Interface contacts:
Residue T647 in protein 1 contacts residue V418 in protein 2 (closest heavy-atom distance 3.9 Å).
Residue D618 in protein 1 interacts with residue L412 in protein 2 (closest heavy-atom distance 3.1 Å).
Residue R685 in protein 1 is in contact with residue V425 in protein 2 (closest heavy-atom distance 3.9 Å).
Residue T647 in protein 1 contacts residue Q417 in protein 2 (closest heavy-atom distance 3.3 Å).
Residue I689 in protein 1 is in contact with residue P429 in protein 2 (closest heavy-atom distance 3.4 Å).
Residue K639 in protein 1 interacts with residue D593 in protein 2 (closest heavy-atom distance 3.9 Å).
Residue K753 in protein 1 interacts with residue D433 in protein 2 (closest heavy-atom distance 2.8 Å).
Residue R685 in protein 1 interacts with residue I426 in protein 2 (closest heavy-atom distance 3.9 Å).
Residue N605 in protein 1 contacts residue L587 in protein 2 (closest heavy-atom distance 3.1 Å).
Residue L728 in protein 1 contacts residue C443 in protein 2 (closest heavy-atom distance 3.8 Å).
Residue L684 in protein 1 contacts residue D27 in protein 2 (closest heavy-atom distance 3.7 Å).
Residue K753 in protein 1 contacts residue K434 in protein 2 (closest heavy-atom distance 3.7 Å).
Residue N725 in protein 1 is in contact with residue C443 in protein 2 (closest heavy-atom distance 3.9 Å).
Residue Q726 in protein 1 interacts with residue C443 in protein 2 (closest heavy-atom distance 2.8 Å).
Residue R685 in protein 1 interacts with residue S423 in protein 2 (closest heavy-atom distance 3.6 Å).
Residue F604 in protein 1 contacts residue T591 in protein 2 (closest heavy-atom distance 3.8 Å).
Residue N699 in protein 1 contacts residue S447 in protein 2 (closest heavy-atom distance 3.7 Å).
Residue Q726 in protein 1 interacts with residue N444 in protein 2 (closest heavy-atom distance 3.4 Å).
Residue H606 in protein 1 is in contact with residue Q588 in protein 2 (closest heavy-atom distance 3.2 Å).
Residue N605 in protein 1 is in contact with residue Q636 in protein 2 (closest heavy-atom distance 2.8 Å).
Residue F692 in protein 1 is in contact with residue D433 in protein 2 (closest heavy-atom distance 3.6 Å).
Residue F641 in protein 1 interacts with residue K414 in protein 2 (closest heavy-atom distance 3.9 Å).
Residue T649 in protein 1 interacts with residue Q417 in protein 2 (closest heavy-atom distance 4.0 Å).
Residue K740 in protein 1 interacts with residue C443 in protein 2 (closest heavy-atom distance 3.8 Å).
Residue T654 in protein 1 interacts with residue L534 in protein 2 (closest heavy-atom distance 3.3 Å).
Residue F697 in protein 1 is in contact with residue K434 in protein 2 (closest heavy-atom distance 3.9 Å).
Residue K648 in protein 1 contacts residue N420 in protein 2 (closest heavy-atom distance 3.6 Å).
Residue K740 in protein 1 interacts with residue V441 in protein 2 (closest heavy-atom distance 2.8 Å).
Residue P735 in protein 1 interacts with residue N444 in protein 2 (closest heavy-atom distance 3.8 Å).
Residue K753 in protein 1 is in contact with residue D435 in protein 2 (closest heavy-atom distance 3.4 Å).
Residue Q687 in protein 1 is in contact with residue I426 in protein 2 (closest heavy-atom distance 3.4 Å).
Residue S620 in protein 1 is in contact with residue G413 in protein 2 (closest heavy-atom distance 3.9 Å).
Residue D693 in protein 1 interacts with residue D433 in protein 2 (closest heavy-atom distance 3.2 Å).
Residue Y695 in protein 1 is in contact with residue Y496 in protein 2 (closest heavy-atom distance 3.5 Å).
Residue P602 in protein 1 interacts with residue T591 in protein 2 (closest heavy-atom distance 4.0 Å).
Residue T676 in protein 1 is in contact with residue Y496 in protein 2 (closest heavy-atom distance 2.5 Å).
Residue L684 in protein 1 contacts residue N420 in protein 2 (closest heavy-atom distance 3.3 Å).
Residue S691 in protein 1 interacts with residue F431 in protein 2 (closest heavy-atom distance 3.6 Å).
Residue D693 in protein 1 is in contact with residue D432 in protein 2 (closest heavy-atom distance 3.1 Å).
Residue N603 in protein 1 is in contact with residue R592 in protein 2 (closest heavy-atom distance 3.3 Å).
Residue F692 in protein 1 is in contact with residue D432 in protein 2 (closest heavy-atom distance 3.6 Å).
Residue F604 in protein 1 is in contact with residue L587 in protein 2 (closest heavy-atom distance 3.4 Å).
Residue D618 in protein 1 is in contact with residue G413 in protein 2 (closest heavy-atom distance 3.6 Å).
Residue L655 in protein 1 contacts residue P533 in protein 2 (closest heavy-atom distance 3.5 Å).
Residue N699 in protein 1 interacts with residue V446 in protein 2 (closest heavy-atom distance 3.6 Å).
Residue Y695 in protein 1 interacts with residue D494 in protein 2 (closest heavy-atom distance 4.0 Å).
Residue D656 in protein 1 contacts residue P533 in protein 2 (closest heavy-atom distance 3.4 Å).
Residue P696 in protein 1 interacts with residue V446 in protein 2 (closest heavy-atom distance 3.8 Å).
Residue Q727 in protein 1 interacts with residue C443 in protein 2 (closest heavy-atom distance 3.8 Å).
Residue L684 in protein 1 interacts with residue F416 in protein 2 (closest heavy-atom distance 3.4 Å).
Residue L621 in protein 1 interacts with residue G413 in protein 2 (closest heavy-atom distance 3.7 Å).
Residue R742 in protein 1 contacts residue K434 in protein 2 (closest heavy-atom distance 3.8 Å).
Residue F604 in protein 1 is in contact with residue F590 in protein 2 (closest heavy-atom distance 3.4 Å).
Residue L684 in protein 1 interacts with residue N421 in protein 2 (closest heavy-atom distance 3.8 Å).
Residue F641 in protein 1 contacts residue Q417 in protein 2 (closest heavy-atom distance 3.9 Å).
Residue N725 in protein 1 is in contact with residue K442 in protein 2 (closest heavy-atom distance 2.8 Å).
Residue T654 in protein 1 interacts with residue P533 in protein 2 (closest heavy-atom distance 3.5 Å).
Residue L683 in protein 1 contacts residue F416 in protein 2 (closest heavy-atom distance 3.2 Å).
Residue S691 in protein 1 is in contact with residue D432 in protein 2 (closest heavy-atom distance 3.3 Å).
Residue F604 in protein 1 interacts with residue Q588 in protein 2 (closest heavy-atom distance 3.9 Å).

These two protein chains interact to form a complex.

Sequence of protein 1:
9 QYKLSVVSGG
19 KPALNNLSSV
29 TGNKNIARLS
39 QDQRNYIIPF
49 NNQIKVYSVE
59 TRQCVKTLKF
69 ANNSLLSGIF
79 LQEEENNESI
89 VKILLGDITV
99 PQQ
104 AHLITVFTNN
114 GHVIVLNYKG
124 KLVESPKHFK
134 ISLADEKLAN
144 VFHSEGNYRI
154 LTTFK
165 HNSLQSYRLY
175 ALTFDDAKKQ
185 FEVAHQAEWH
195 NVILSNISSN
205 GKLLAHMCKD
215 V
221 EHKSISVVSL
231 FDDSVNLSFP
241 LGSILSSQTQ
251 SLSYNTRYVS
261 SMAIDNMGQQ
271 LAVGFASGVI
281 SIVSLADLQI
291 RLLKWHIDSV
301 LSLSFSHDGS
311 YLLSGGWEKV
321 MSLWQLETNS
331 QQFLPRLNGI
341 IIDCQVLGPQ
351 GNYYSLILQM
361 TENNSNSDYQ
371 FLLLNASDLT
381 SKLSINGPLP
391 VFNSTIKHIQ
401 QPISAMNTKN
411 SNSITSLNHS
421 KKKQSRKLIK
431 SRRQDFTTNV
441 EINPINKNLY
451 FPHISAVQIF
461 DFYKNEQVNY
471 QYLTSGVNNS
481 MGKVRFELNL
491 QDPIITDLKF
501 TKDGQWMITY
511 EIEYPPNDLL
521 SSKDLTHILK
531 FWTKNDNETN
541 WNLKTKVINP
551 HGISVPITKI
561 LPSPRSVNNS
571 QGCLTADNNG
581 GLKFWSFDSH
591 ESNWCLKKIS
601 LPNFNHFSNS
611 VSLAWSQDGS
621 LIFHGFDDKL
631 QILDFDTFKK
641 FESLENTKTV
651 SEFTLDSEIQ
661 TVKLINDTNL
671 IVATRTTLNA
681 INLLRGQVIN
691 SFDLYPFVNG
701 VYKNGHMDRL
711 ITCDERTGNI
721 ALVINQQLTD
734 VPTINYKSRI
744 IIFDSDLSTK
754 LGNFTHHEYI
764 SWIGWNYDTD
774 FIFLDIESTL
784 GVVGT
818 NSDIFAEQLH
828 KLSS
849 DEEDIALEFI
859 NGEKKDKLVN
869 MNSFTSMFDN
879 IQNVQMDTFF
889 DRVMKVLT

Sequence of protein 2:
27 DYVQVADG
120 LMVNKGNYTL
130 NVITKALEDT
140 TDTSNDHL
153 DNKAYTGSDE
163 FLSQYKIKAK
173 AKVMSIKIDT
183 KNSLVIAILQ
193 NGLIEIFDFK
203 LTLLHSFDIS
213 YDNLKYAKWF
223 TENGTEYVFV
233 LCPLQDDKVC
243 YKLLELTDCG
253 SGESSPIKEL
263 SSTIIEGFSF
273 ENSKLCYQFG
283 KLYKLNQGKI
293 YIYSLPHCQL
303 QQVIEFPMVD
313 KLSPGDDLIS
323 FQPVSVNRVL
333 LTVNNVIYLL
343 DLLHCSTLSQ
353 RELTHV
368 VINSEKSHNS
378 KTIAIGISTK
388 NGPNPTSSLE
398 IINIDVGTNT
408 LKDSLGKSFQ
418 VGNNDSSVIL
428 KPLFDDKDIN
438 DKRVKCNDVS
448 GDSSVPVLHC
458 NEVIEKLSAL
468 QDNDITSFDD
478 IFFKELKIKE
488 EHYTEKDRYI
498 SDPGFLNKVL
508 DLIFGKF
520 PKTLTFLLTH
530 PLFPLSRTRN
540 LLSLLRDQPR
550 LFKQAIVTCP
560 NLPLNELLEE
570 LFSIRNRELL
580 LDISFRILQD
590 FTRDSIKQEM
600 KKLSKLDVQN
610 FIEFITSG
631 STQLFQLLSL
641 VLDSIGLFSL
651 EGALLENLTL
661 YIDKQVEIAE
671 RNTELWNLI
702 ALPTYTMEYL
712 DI